The following describes two proteins that form a bound complex.

Sequence of protein 2:
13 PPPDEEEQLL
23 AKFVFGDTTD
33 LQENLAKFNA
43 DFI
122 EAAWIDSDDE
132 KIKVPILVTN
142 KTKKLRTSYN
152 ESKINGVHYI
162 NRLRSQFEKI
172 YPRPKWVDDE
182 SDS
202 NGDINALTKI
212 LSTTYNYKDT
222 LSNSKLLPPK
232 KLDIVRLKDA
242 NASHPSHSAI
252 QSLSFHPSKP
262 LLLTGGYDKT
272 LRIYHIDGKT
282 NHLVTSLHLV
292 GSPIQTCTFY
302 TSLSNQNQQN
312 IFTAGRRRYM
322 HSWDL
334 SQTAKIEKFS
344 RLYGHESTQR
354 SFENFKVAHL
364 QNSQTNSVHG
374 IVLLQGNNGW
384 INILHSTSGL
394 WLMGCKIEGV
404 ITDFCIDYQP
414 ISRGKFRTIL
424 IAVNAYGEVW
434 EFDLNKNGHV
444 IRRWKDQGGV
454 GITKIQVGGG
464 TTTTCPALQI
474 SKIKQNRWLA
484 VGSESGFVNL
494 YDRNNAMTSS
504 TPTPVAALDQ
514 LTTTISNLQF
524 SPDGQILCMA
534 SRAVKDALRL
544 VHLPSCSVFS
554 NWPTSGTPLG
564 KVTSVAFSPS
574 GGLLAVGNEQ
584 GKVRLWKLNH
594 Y

Interface contacts:
Residue E19 in protein 2 contacts residue K69 in protein 1 (closest heavy-atom distance 4.8 Å).
Residue L22 in protein 2 is in contact with residue L66 in protein 1 (closest heavy-atom distance 4.4 Å).
Residue F27 in protein 2 is in contact with residue L31 in protein 1 (closest heavy-atom distance 4.6 Å).

Sequence of protein 1:
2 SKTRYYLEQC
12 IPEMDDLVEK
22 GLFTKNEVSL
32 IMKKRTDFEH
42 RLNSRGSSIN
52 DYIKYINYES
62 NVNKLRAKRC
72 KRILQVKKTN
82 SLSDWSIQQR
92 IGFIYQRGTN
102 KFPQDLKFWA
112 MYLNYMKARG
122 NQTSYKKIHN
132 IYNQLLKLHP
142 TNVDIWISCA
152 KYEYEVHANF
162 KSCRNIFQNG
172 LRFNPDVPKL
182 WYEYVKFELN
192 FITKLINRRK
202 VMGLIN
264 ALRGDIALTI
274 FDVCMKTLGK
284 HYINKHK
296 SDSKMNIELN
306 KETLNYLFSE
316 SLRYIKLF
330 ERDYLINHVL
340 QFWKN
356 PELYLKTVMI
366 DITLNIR